The following describes two proteins that form a bound complex.

Interface contacts:
Residue S35 in chain B is in contact with residue I38 in chain A (closest heavy-atom distance 2.9 Å).
Residue A48 in chain B contacts residue L19 in chain A (closest heavy-atom distance 3.5 Å).
Residue D56 in chain B interacts with residue M139 in chain A (closest heavy-atom distance 3.2 Å).
Residue I39 in chain B interacts with residue V41 in chain A (closest heavy-atom distance 3.1 Å).
Residue F61 in chain B is in contact with residue M139 in chain A (closest heavy-atom distance 3.0 Å).
Residue S131 in chain B is in contact with residue S122 in chain A (closest heavy-atom distance 2.9 Å).
Residue S33 in chain B interacts with residue T36 in chain A (closest heavy-atom distance 3.1 Å).
Residue L63 in chain B interacts with residue D108 in chain A (closest heavy-atom distance 3.5 Å).
Residue S22 in chain B contacts residue F5 in chain A (closest heavy-atom distance 3.4 Å).
Residue S33 in chain B contacts residue T37 in chain A (closest heavy-atom distance 3.3 Å).
Residue V129 in chain B contacts residue D124 in chain A (closest heavy-atom distance 2.8 Å).
Residue E156 in chain B interacts with residue S122 in chain A (closest heavy-atom distance 2.6 Å).
Residue Q160 in chain B is in contact with residue I120 in chain A (closest heavy-atom distance 3.5 Å).
Residue S92 in chain B is in contact with residue I120 in chain A (closest heavy-atom distance 2.6 Å).
Residue R94 in chain B is in contact with residue S122 in chain A (closest heavy-atom distance 2.9 Å).
Residue A155 in chain B is in contact with residue E96 in chain A (closest heavy-atom distance 3.4 Å).
Residue V41 in chain B contacts residue V42 in chain A (closest heavy-atom distance 2.9 Å).
Residue V42 in chain B interacts with residue T45 in chain A (closest heavy-atom distance 3.3 Å).
Residue E49 in chain B contacts residue L19 in chain A (closest heavy-atom distance 3.5 Å).
Residue F61 in chain B interacts with residue V140 in chain A (closest heavy-atom distance 3.3 Å).
Residue D56 in chain B is in contact with residue K59 in chain A (closest heavy-atom distance 2.9 Å).
Residue T62 in chain B contacts residue K141 in chain A (closest heavy-atom distance 3.5 Å).
Residue F61 in chain B interacts with residue K141 in chain A (closest heavy-atom distance 2.9 Å).
Residue S22 in chain B is in contact with residue R6 in chain A (closest heavy-atom distance 3.5 Å).
Residue A60 in chain B contacts residue M139 in chain A (closest heavy-atom distance 3.5 Å).
Residue Q160 in chain B interacts with residue N117 in chain A (closest heavy-atom distance 3.4 Å).
Residue T127 in chain B is in contact with residue D124 in chain A (closest heavy-atom distance 3.4 Å).
Residue R54 in chain B interacts with residue L173 in chain A (closest heavy-atom distance 3.5 Å).
Residue I39 in chain B is in contact with residue I39 in chain A (closest heavy-atom distance 3.5 Å).
Residue P40 in chain B is in contact with residue V42 in chain A (closest heavy-atom distance 3.4 Å).
Residue E156 in chain B interacts with residue E96 in chain A (closest heavy-atom distance 3.2 Å).
Residue R54 in chain B is in contact with residue Q58 in chain A (closest heavy-atom distance 2.8 Å).
Residue R158 in chain B interacts with residue E96 in chain A (closest heavy-atom distance 3.2 Å).
Residue E72 in chain B contacts residue E96 in chain A (closest heavy-atom distance 3.0 Å).
Residue T66 in chain B interacts with residue K113 in chain A (closest heavy-atom distance 2.8 Å).
Residue D43 in chain B contacts residue T45 in chain A (closest heavy-atom distance 2.8 Å).
Residue P21 in chain B interacts with residue I7 in chain A (closest heavy-atom distance 3.3 Å).
Residue Q160 in chain B contacts residue R119 in chain A (closest heavy-atom distance 2.8 Å).
Residue V41 in chain B interacts with residue L44 in chain A (closest heavy-atom distance 3.0 Å).
Residue Q23 in chain B contacts residue R6 in chain A (closest heavy-atom distance 3.2 Å).
Residue P21 in chain B interacts with residue D8 in chain A (closest heavy-atom distance 3.1 Å).
Residue L57 in chain B contacts residue F84 in chain A (closest heavy-atom distance 3.3 Å).
Residue L20 in chain B interacts with residue F5 in chain A (closest heavy-atom distance 3.5 Å).
Residue P176 in chain B contacts residue K141 in chain A (closest heavy-atom distance 3.0 Å).
Residue L19 in chain B interacts with residue I12 in chain A (closest heavy-atom distance 3.4 Å).
Residue I162 in chain B is in contact with residue I114 in chain A (closest heavy-atom distance 3.4 Å).
Residue L63 in chain B interacts with residue K113 in chain A (closest heavy-atom distance 2.8 Å).
Residue Q130 in chain B interacts with residue A128 in chain A (closest heavy-atom distance 2.8 Å).
Residue L63 in chain B contacts residue V106 in chain A (closest heavy-atom distance 3.5 Å).
Residue I38 in chain B contacts residue P40 in chain A (closest heavy-atom distance 3.4 Å).
Residue Q4 in chain B interacts with residue T37 in chain A (closest heavy-atom distance 3.4 Å).
Residue I39 in chain B is in contact with residue P40 in chain A (closest heavy-atom distance 3.0 Å).
Residue Q130 in chain B is in contact with residue Q130 in chain A (closest heavy-atom distance 2.9 Å).
Residue G34 in chain B is in contact with residue I38 in chain A (closest heavy-atom distance 3.3 Å).
Residue S131 in chain B is in contact with residue V121 in chain A (closest heavy-atom distance 3.4 Å).
Residue S35 in chain B interacts with residue P40 in chain A (closest heavy-atom distance 3.4 Å).
Residue I39 in chain B contacts residue V42 in chain A (closest heavy-atom distance 3.1 Å).
Residue D70 in chain B interacts with residue N117 in chain A (closest heavy-atom distance 3.4 Å).
Residue V129 in chain B is in contact with residue P123 in chain A (closest heavy-atom distance 3.5 Å).
Residue S33 in chain B contacts residue I38 in chain A (closest heavy-atom distance 2.7 Å).

Sequence of chain B:
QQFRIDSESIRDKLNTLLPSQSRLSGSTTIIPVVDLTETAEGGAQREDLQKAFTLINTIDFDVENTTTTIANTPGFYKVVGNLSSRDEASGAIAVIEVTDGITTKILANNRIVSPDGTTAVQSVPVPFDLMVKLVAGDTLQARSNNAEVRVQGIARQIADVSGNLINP

Sequence of chain A:
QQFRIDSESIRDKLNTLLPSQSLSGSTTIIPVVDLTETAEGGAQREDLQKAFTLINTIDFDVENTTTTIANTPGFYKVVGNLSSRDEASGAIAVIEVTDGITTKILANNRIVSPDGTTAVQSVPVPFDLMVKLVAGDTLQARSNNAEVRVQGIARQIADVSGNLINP